This data describes a binding interaction between two proteins.

Sequence of the second protein:
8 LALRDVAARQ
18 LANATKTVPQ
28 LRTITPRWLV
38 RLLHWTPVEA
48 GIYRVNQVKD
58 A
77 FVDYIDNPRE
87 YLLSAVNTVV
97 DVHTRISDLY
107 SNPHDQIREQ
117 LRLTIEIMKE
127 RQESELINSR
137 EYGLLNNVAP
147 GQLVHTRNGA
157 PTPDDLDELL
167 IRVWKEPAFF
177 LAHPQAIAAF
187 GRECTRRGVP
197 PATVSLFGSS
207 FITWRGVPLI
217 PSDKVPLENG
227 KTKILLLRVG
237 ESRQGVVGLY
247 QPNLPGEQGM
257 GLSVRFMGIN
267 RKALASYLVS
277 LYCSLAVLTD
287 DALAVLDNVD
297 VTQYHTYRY

Contacts between the two chains:
Residue R267 in the first protein is in contact with residue S272 in the second protein (closest heavy-atom distance 3.3 Å).
Residue H99 in the first protein interacts with residue N93 in the second protein (closest heavy-atom distance 4.3 Å).
Residue Y106 in the first protein is in contact with residue A47 in the second protein (closest heavy-atom distance 3.5 Å).
Residue D104 in the first protein interacts with residue R261 in the second protein (closest heavy-atom distance 2.8 Å).
Residue R11 in the first protein interacts with residue D79 in the second protein (closest heavy-atom distance 3.0 Å).
Residue L105 in the first protein contacts residue G48 in the second protein (closest heavy-atom distance 3.3 Å).
Residue R11 in the first protein contacts residue Y80 in the second protein (closest heavy-atom distance 3.1 Å).
Residue L105 in the first protein interacts with residue Y278 in the second protein (closest heavy-atom distance 3.7 Å).
Residue R11 in the first protein interacts with residue K56 in the second protein (closest heavy-atom distance 2.9 Å).
Residue R11 in the first protein is in contact with residue I81 in the second protein (closest heavy-atom distance 4.3 Å).
Residue R101 in the first protein interacts with residue Y278 in the second protein (closest heavy-atom distance 3.6 Å).
Residue L10 in the first protein is in contact with residue Y80 in the second protein (closest heavy-atom distance 3.5 Å).
Residue T100 in the first protein is in contact with residue R261 in the second protein (closest heavy-atom distance 3.7 Å).
Residue T100 in the first protein interacts with residue Y278 in the second protein (closest heavy-atom distance 3.8 Å).
Residue S103 in the first protein contacts residue R261 in the second protein (closest heavy-atom distance 4.3 Å).
Residue N108 in the first protein interacts with residue E46 in the second protein (closest heavy-atom distance 3.7 Å).
Residue L105 in the first protein contacts residue E46 in the second protein (closest heavy-atom distance 3.7 Å).
Residue A269 in the first protein is in contact with residue N93 in the second protein (closest heavy-atom distance 3.7 Å).
Residue I265 in the first protein interacts with residue L274 in the second protein (closest heavy-atom distance 4.4 Å).
Residue Q17 in the first protein is in contact with residue N53 in the second protein (closest heavy-atom distance 3.2 Å).
Residue A15 in the first protein interacts with residue Y80 in the second protein (closest heavy-atom distance 4.4 Å).
Residue Q17 in the first protein is in contact with residue D82 in the second protein (closest heavy-atom distance 3.7 Å).
Residue D104 in the first protein interacts with residue S259 in the second protein (closest heavy-atom distance 4.5 Å).
Residue I265 in the first protein contacts residue F262 in the second protein (closest heavy-atom distance 4.4 Å).
Residue I265 in the first protein is in contact with residue R261 in the second protein (closest heavy-atom distance 3.9 Å).
Residue D104 in the first protein interacts with residue P251 in the second protein (closest heavy-atom distance 3.1 Å).
Residue L10 in the first protein contacts residue V78 in the second protein (closest heavy-atom distance 3.8 Å).
Residue L10 in the first protein contacts residue D79 in the second protein (closest heavy-atom distance 3.5 Å).
Residue D104 in the first protein is in contact with residue Y278 in the second protein (closest heavy-atom distance 2.4 Å).
Residue Q17 in the first protein interacts with residue R51 in the second protein (closest heavy-atom distance 3.1 Å).
Residue N266 in the first protein contacts residue M263 in the second protein (closest heavy-atom distance 3.2 Å).
Residue Q17 in the first protein contacts residue I81 in the second protein (closest heavy-atom distance 3.8 Å).
Residue L105 in the first protein is in contact with residue Q247 in the second protein (closest heavy-atom distance 3.3 Å).
Residue R267 in the first protein interacts with residue D97 in the second protein (closest heavy-atom distance 2.7 Å).
Residue G264 in the first protein is in contact with residue M263 in the second protein (closest heavy-atom distance 3.6 Å).
Residue A9 in the first protein is in contact with residue F77 in the second protein (closest heavy-atom distance 3.1 Å).
Residue R101 in the first protein contacts residue A91 in the second protein (closest heavy-atom distance 4.0 Å).
Residue I265 in the first protein is in contact with residue M263 in the second protein (closest heavy-atom distance 3.2 Å).
Residue A14 in the first protein contacts residue D79 in the second protein (closest heavy-atom distance 3.5 Å).
Residue Y106 in the first protein is in contact with residue G48 in the second protein (closest heavy-atom distance 4.3 Å).
Residue D104 in the first protein is in contact with residue Q247 in the second protein (closest heavy-atom distance 3.5 Å).
Residue L10 in the first protein interacts with residue F77 in the second protein (closest heavy-atom distance 3.7 Å).
Residue L18 in the first protein interacts with residue N53 in the second protein (closest heavy-atom distance 3.4 Å).
Residue L105 in the first protein contacts residue L89 in the second protein (closest heavy-atom distance 3.7 Å).
Residue L18 in the first protein is in contact with residue Y80 in the second protein (closest heavy-atom distance 4.0 Å).
Residue T100 in the first protein contacts residue L274 in the second protein (closest heavy-atom distance 3.8 Å).
Residue A269 in the first protein is in contact with residue L274 in the second protein (closest heavy-atom distance 4.1 Å).
Residue R267 in the first protein is in contact with residue M263 in the second protein (closest heavy-atom distance 4.2 Å).
Residue A14 in the first protein interacts with residue Y80 in the second protein (closest heavy-atom distance 3.3 Å).
Residue T100 in the first protein contacts residue N93 in the second protein (closest heavy-atom distance 4.7 Å).
Residue L8 in the first protein contacts residue F77 in the second protein (closest heavy-atom distance 3.6 Å).
Residue D104 in the first protein interacts with residue L250 in the second protein (closest heavy-atom distance 3.6 Å).
Residue V13 in the first protein contacts residue D82 in the second protein (closest heavy-atom distance 3.7 Å).
Residue R11 in the first protein is in contact with residue D82 in the second protein (closest heavy-atom distance 3.5 Å).
Residue N108 in the first protein contacts residue A47 in the second protein (closest heavy-atom distance 3.5 Å).
Residue Y106 in the first protein is in contact with residue I49 in the second protein (closest heavy-atom distance 4.3 Å).
Residue L105 in the first protein contacts residue A47 in the second protein (closest heavy-atom distance 3.0 Å).
Residue R16 in the first protein is in contact with residue R51 in the second protein (closest heavy-atom distance 4.7 Å).
Residue R267 in the first protein interacts with residue V95 in the second protein (closest heavy-atom distance 3.4 Å).
Residue Q17 in the first protein interacts with residue P84 in the second protein (closest heavy-atom distance 3.4 Å).

Sequence of the first protein:
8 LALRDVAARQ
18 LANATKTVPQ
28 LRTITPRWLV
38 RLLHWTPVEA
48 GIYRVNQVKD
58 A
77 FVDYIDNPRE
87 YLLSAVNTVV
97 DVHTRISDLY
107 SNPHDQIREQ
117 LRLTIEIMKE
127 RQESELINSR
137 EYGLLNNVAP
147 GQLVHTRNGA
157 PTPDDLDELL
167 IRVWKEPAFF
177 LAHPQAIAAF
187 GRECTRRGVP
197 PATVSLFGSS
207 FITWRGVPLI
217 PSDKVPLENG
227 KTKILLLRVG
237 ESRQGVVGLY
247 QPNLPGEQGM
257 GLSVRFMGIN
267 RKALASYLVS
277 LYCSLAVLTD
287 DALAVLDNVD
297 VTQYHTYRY